Interface contacts:
Residue T173 in the second protein contacts residue C100 in the first protein (closest heavy-atom distance 4.0 Å).
Residue T173 in the second protein contacts residue A101 in the first protein (closest heavy-atom distance 3.7 Å).
Residue T173 in the second protein contacts residue G89 in the first protein (closest heavy-atom distance 2.7 Å).
Residue N172 in the second protein is in contact with residue V91 in the first protein (closest heavy-atom distance 4.9 Å).
Residue R171 in the second protein interacts with residue G61 in the first protein (closest heavy-atom distance 4.5 Å).
Residue Y175 in the second protein contacts residue K90 in the first protein (closest heavy-atom distance 4.0 Å).
Residue N172 in the second protein interacts with residue G89 in the first protein (closest heavy-atom distance 3.4 Å).
Residue N174 in the second protein contacts residue G89 in the first protein (closest heavy-atom distance 4.2 Å).
Residue N172 in the second protein contacts residue V88 in the first protein (closest heavy-atom distance 4.7 Å).
Residue R171 in the second protein interacts with residue G89 in the first protein (closest heavy-atom distance 3.1 Å).
Residue F191 in the second protein is in contact with residue K21 in the first protein (closest heavy-atom distance 5.0 Å).
Residue D176 in the second protein is in contact with residue K90 in the first protein (closest heavy-atom distance 4.0 Å).
Residue F191 in the second protein interacts with residue V60 in the first protein (closest heavy-atom distance 4.4 Å).
Residue R171 in the second protein interacts with residue V88 in the first protein (closest heavy-atom distance 3.6 Å).
Residue T173 in the second protein contacts residue K90 in the first protein (closest heavy-atom distance 4.6 Å).
Residue N174 in the second protein is in contact with residue A101 in the first protein (closest heavy-atom distance 3.2 Å).
Residue Y175 in the second protein is in contact with residue G89 in the first protein (closest heavy-atom distance 3.7 Å).
Residue T173 in the second protein is in contact with residue V91 in the first protein (closest heavy-atom distance 4.4 Å).
Residue N174 in the second protein is in contact with residue L106 in the first protein (closest heavy-atom distance 3.5 Å).
Residue Y175 in the second protein is in contact with residue V88 in the first protein (closest heavy-atom distance 3.5 Å).
Residue R171 in the second protein contacts residue V60 in the first protein (closest heavy-atom distance 2.8 Å).
Residue T173 in the second protein is in contact with residue G102 in the first protein (closest heavy-atom distance 3.9 Å).

These two protein chains interact to form a complex.

Sequence of the first protein:
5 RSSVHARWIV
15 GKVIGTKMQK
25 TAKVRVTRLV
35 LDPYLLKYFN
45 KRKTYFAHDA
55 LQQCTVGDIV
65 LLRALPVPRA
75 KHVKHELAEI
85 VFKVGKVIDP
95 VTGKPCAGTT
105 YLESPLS

Sequence of the second protein:
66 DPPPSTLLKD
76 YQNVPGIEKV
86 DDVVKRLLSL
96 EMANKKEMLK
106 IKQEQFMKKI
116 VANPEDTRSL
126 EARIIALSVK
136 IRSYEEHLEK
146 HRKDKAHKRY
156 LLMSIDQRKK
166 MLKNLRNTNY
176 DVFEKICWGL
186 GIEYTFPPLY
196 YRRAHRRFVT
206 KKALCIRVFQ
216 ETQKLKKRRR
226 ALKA